Residue-level contacts at the interface:
Residue Y158 in chain B interacts with residue A7 in chain A (closest heavy-atom distance 3.9 Å).
Residue C199 in chain B contacts residue L15 in chain A (closest heavy-atom distance 3.4 Å).
Residue Y102 in chain B contacts residue H5 in chain A (closest heavy-atom distance 4.0 Å).
Residue C200 in chain B is in contact with residue H12 in chain A (closest heavy-atom distance 3.4 Å).
Residue W156 in chain B interacts with residue P6 in chain A (closest heavy-atom distance 3.6 Å).
Residue S159 in chain B contacts residue N11 in chain A (closest heavy-atom distance 4.7 Å).
Residue C200 in chain B is in contact with residue L15 in chain A (closest heavy-atom distance 4.2 Å).
Residue S155 in chain B interacts with residue A7 in chain A (closest heavy-atom distance 4.0 Å).
Residue C199 in chain B is in contact with residue C8 in chain A (closest heavy-atom distance 4.3 Å).
Residue Y197 in chain B is in contact with residue C2 in chain A (closest heavy-atom distance 3.4 Å).
Residue Y204 in chain B interacts with residue C8 in chain A (closest heavy-atom distance 3.4 Å).
Residue E162 in chain B is in contact with residue N11 in chain A (closest heavy-atom distance 4.6 Å).
Residue C200 in chain B interacts with residue C8 in chain A (closest heavy-atom distance 3.8 Å).
Residue Y204 in chain B interacts with residue H5 in chain A (closest heavy-atom distance 3.8 Å).
Residue Y102 in chain B interacts with residue P6 in chain A (closest heavy-atom distance 4.6 Å).
Residue Y197 in chain B interacts with residue H5 in chain A (closest heavy-atom distance 3.1 Å).
Residue E202 in chain B contacts residue N11 in chain A (closest heavy-atom distance 4.6 Å).
Residue C199 in chain B interacts with residue C2 in chain A (closest heavy-atom distance 3.4 Å).
Residue Y197 in chain B interacts with residue C8 in chain A (closest heavy-atom distance 3.9 Å).
Residue S155 in chain B is in contact with residue H5 in chain A (closest heavy-atom distance 4.9 Å).
Residue V157 in chain B interacts with residue A7 in chain A (closest heavy-atom distance 4.2 Å).
Residue Y204 in chain B interacts with residue H12 in chain A (closest heavy-atom distance 3.9 Å).
Residue W156 in chain B interacts with residue A7 in chain A (closest heavy-atom distance 3.4 Å).
Residue W156 in chain B is in contact with residue V10 in chain A (closest heavy-atom distance 4.9 Å).
Residue C200 in chain B is in contact with residue C2 in chain A (closest heavy-atom distance 3.8 Å).
Residue Y204 in chain B interacts with residue N11 in chain A (closest heavy-atom distance 3.9 Å).
Residue E202 in chain B is in contact with residue C8 in chain A (closest heavy-atom distance 4.5 Å).
Residue E202 in chain B interacts with residue H12 in chain A (closest heavy-atom distance 2.4 Å).
Residue Y197 in chain B is in contact with residue G1 in chain A (closest heavy-atom distance 3.6 Å).
Residue Y204 in chain B interacts with residue A7 in chain A (closest heavy-atom distance 3.6 Å).
Residue V157 in chain B contacts residue V10 in chain A (closest heavy-atom distance 4.2 Å).
Residue V157 in chain B is in contact with residue N11 in chain A (closest heavy-atom distance 3.8 Å).

This data describes a binding interaction between two proteins.

Sequence of chain B:
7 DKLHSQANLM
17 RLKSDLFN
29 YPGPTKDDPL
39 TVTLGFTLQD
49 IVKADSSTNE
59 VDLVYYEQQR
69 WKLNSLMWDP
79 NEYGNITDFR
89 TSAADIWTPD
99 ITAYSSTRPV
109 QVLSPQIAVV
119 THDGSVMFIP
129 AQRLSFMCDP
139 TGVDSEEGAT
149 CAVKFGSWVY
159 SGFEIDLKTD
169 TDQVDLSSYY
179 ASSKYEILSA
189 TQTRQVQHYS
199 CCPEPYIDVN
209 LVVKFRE

Sequence of chain A:
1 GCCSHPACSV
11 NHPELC